Interface contacts:
Residue Q32 in protein 2 interacts with residue L239 in protein 1 (closest heavy-atom distance 3.9 Å).
Residue G27 in protein 2 is in contact with residue R213 in protein 1 (closest heavy-atom distance 3.4 Å).
Residue S8 in protein 2 contacts residue G120 in protein 1 (closest heavy-atom distance 3.6 Å).
Residue E6 in protein 2 contacts residue V79 in protein 1 (closest heavy-atom distance 4.3 Å).
Residue S89 in protein 2 is in contact with residue F95 in protein 1 (closest heavy-atom distance 3.6 Å).
Residue Y23 in protein 2 is in contact with residue S206 in protein 1 (closest heavy-atom distance 4.0 Å).
Residue F14 in protein 2 is in contact with residue T208 in protein 1 (closest heavy-atom distance 3.5 Å).
Residue G27 in protein 2 is in contact with residue L239 in protein 1 (closest heavy-atom distance 3.3 Å).
Residue E11 in protein 2 is in contact with residue G157 in protein 1 (closest heavy-atom distance 4.7 Å).
Residue S8 in protein 2 interacts with residue V79 in protein 1 (closest heavy-atom distance 4.0 Å).
Residue E6 in protein 2 is in contact with residue N94 in protein 1 (closest heavy-atom distance 2.9 Å).
Residue Q90 in protein 2 interacts with residue F95 in protein 1 (closest heavy-atom distance 3.5 Å).
Residue S8 in protein 2 interacts with residue L122 in protein 1 (closest heavy-atom distance 3.5 Å).
Residue I7 in protein 2 is in contact with residue G120 in protein 1 (closest heavy-atom distance 4.8 Å).
Residue F14 in protein 2 is in contact with residue L209 in protein 1 (closest heavy-atom distance 3.8 Å).
Residue K226 in protein 2 contacts residue Y212 in protein 1 (closest heavy-atom distance 3.3 Å).
Residue K226 in protein 2 is in contact with residue D161 in protein 1 (closest heavy-atom distance 4.2 Å).
Residue F14 in protein 2 contacts residue M158 in protein 1 (closest heavy-atom distance 3.6 Å).
Residue D4 in protein 2 interacts with residue N94 in protein 1 (closest heavy-atom distance 4.3 Å).
Residue A9 in protein 2 contacts residue G120 in protein 1 (closest heavy-atom distance 2.8 Å).
Residue K13 in protein 2 is in contact with residue D156 in protein 1 (closest heavy-atom distance 2.8 Å).
Residue D26 in protein 2 contacts residue R213 in protein 1 (closest heavy-atom distance 4.7 Å).
Residue S10 in protein 2 interacts with residue G120 in protein 1 (closest heavy-atom distance 4.6 Å).
Residue K3 in protein 2 contacts residue F95 in protein 1 (closest heavy-atom distance 3.7 Å).
Residue Y23 in protein 2 interacts with residue R213 in protein 1 (closest heavy-atom distance 4.5 Å).
Residue I5 in protein 2 interacts with residue N94 in protein 1 (closest heavy-atom distance 3.6 Å).
Residue K226 in protein 2 interacts with residue M158 in protein 1 (closest heavy-atom distance 4.8 Å).
Residue A18 in protein 2 is in contact with residue L205 in protein 1 (closest heavy-atom distance 3.8 Å).
Residue F14 in protein 2 is in contact with residue G157 in protein 1 (closest heavy-atom distance 3.5 Å).
Residue I5 in protein 2 interacts with residue F95 in protein 1 (closest heavy-atom distance 3.9 Å).
Residue E11 in protein 2 interacts with residue M158 in protein 1 (closest heavy-atom distance 3.8 Å).
Residue S10 in protein 2 contacts residue E155 in protein 1 (closest heavy-atom distance 4.1 Å).
Residue E11 in protein 2 interacts with residue I159 in protein 1 (closest heavy-atom distance 3.4 Å).
Residue S8 in protein 2 contacts residue I159 in protein 1 (closest heavy-atom distance 4.7 Å).
Residue S10 in protein 2 is in contact with residue L122 in protein 1 (closest heavy-atom distance 3.3 Å).
Residue E6 in protein 2 contacts residue S91 in protein 1 (closest heavy-atom distance 3.9 Å).
Residue S10 in protein 2 interacts with residue G157 in protein 1 (closest heavy-atom distance 3.4 Å).
Residue A9 in protein 2 contacts residue D121 in protein 1 (closest heavy-atom distance 4.8 Å).
Residue D4 in protein 2 interacts with residue F95 in protein 1 (closest heavy-atom distance 3.9 Å).
Residue L25 in protein 2 is in contact with residue R213 in protein 1 (closest heavy-atom distance 3.0 Å).
Residue Y23 in protein 2 contacts residue E237 in protein 1 (closest heavy-atom distance 3.4 Å).
Residue R24 in protein 2 interacts with residue L209 in protein 1 (closest heavy-atom distance 4.7 Å).
Residue I15 in protein 2 is in contact with residue M158 in protein 1 (closest heavy-atom distance 4.4 Å).
Residue F14 in protein 2 contacts residue L205 in protein 1 (closest heavy-atom distance 3.4 Å).
Residue L25 in protein 2 contacts residue Y212 in protein 1 (closest heavy-atom distance 3.9 Å).
Residue E6 in protein 2 is in contact with residue I81 in protein 1 (closest heavy-atom distance 3.6 Å).
Residue S10 in protein 2 interacts with residue D156 in protein 1 (closest heavy-atom distance 3.3 Å).
Residue R24 in protein 2 contacts residue R213 in protein 1 (closest heavy-atom distance 2.6 Å).
Residue Q21 in protein 2 contacts residue S206 in protein 1 (closest heavy-atom distance 4.5 Å).
Residue Q21 in protein 2 is in contact with residue L205 in protein 1 (closest heavy-atom distance 3.3 Å).
Residue Y23 in protein 2 interacts with residue L209 in protein 1 (closest heavy-atom distance 3.7 Å).
Residue L25 in protein 2 interacts with residue M158 in protein 1 (closest heavy-atom distance 4.2 Å).
Residue E17 in protein 2 contacts residue L205 in protein 1 (closest heavy-atom distance 3.5 Å).
Residue S29 in protein 2 interacts with residue L239 in protein 1 (closest heavy-atom distance 4.5 Å).
Residue A9 in protein 2 interacts with residue L122 in protein 1 (closest heavy-atom distance 4.8 Å).
Residue Q21 in protein 2 interacts with residue E204 in protein 1 (closest heavy-atom distance 4.6 Å).
Residue L25 in protein 2 contacts residue L209 in protein 1 (closest heavy-atom distance 4.1 Å).
Residue R28 in protein 2 contacts residue L239 in protein 1 (closest heavy-atom distance 4.8 Å).
Residue Y23 in protein 2 is in contact with residue L239 in protein 1 (closest heavy-atom distance 3.8 Å).
Residue S10 in protein 2 contacts residue L154 in protein 1 (closest heavy-atom distance 3.7 Å).

This data describes a binding interaction between two proteins.

Sequence of protein 1:
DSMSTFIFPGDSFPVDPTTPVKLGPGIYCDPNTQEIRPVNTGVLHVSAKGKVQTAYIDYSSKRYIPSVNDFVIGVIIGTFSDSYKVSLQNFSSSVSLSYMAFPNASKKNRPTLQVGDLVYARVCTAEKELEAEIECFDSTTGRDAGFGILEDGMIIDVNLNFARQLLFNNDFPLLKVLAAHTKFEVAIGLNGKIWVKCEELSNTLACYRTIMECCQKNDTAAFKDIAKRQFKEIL

Sequence of protein 2:
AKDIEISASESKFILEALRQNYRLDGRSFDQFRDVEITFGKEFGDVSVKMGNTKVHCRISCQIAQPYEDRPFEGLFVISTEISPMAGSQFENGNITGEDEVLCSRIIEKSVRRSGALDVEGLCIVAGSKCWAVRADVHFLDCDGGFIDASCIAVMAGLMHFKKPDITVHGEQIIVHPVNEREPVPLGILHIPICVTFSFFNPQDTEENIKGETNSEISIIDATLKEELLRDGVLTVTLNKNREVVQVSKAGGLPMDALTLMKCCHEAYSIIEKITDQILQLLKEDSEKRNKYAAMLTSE